Sequence of chain B:
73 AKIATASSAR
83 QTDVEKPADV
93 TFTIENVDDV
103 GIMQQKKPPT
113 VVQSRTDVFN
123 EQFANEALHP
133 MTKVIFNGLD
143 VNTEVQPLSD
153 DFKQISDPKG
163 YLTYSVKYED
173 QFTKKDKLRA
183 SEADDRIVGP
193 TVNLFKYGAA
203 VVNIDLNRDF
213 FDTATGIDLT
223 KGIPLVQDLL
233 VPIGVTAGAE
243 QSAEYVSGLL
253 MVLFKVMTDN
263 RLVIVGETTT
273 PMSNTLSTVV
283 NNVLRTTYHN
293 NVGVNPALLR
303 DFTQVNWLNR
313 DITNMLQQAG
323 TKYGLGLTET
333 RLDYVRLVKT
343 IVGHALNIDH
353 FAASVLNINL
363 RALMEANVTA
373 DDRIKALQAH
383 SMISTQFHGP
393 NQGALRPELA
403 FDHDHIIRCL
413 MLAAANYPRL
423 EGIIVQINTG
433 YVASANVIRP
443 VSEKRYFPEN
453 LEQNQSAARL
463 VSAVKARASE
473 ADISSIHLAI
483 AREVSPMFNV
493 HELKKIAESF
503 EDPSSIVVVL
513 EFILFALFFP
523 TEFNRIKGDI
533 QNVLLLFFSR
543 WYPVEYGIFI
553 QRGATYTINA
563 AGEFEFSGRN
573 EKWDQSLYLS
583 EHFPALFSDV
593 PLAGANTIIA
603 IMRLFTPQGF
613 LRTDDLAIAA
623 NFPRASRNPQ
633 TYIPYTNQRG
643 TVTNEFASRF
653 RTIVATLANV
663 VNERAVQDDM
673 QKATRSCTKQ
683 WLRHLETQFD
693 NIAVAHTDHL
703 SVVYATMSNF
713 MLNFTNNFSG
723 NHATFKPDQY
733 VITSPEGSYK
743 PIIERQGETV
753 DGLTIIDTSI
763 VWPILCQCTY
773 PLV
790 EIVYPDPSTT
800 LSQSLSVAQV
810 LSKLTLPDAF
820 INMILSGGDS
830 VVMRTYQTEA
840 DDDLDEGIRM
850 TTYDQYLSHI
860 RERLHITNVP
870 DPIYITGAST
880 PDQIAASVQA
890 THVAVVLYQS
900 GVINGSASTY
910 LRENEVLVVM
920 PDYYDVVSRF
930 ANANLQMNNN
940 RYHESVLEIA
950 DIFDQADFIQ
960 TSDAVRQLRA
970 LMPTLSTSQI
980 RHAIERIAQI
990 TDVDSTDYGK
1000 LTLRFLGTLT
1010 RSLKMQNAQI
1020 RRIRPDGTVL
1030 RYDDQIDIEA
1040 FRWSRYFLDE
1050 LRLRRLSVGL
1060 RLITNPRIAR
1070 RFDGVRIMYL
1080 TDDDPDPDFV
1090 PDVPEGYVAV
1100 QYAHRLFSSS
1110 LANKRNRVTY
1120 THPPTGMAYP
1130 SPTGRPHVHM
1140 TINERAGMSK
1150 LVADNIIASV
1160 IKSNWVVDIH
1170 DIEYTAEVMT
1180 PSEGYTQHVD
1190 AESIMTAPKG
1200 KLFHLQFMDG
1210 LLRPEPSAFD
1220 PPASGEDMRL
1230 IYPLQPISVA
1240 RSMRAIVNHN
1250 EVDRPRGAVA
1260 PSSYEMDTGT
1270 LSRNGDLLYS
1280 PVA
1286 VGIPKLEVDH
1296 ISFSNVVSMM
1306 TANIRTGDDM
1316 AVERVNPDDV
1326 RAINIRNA

Sequence of chain A:
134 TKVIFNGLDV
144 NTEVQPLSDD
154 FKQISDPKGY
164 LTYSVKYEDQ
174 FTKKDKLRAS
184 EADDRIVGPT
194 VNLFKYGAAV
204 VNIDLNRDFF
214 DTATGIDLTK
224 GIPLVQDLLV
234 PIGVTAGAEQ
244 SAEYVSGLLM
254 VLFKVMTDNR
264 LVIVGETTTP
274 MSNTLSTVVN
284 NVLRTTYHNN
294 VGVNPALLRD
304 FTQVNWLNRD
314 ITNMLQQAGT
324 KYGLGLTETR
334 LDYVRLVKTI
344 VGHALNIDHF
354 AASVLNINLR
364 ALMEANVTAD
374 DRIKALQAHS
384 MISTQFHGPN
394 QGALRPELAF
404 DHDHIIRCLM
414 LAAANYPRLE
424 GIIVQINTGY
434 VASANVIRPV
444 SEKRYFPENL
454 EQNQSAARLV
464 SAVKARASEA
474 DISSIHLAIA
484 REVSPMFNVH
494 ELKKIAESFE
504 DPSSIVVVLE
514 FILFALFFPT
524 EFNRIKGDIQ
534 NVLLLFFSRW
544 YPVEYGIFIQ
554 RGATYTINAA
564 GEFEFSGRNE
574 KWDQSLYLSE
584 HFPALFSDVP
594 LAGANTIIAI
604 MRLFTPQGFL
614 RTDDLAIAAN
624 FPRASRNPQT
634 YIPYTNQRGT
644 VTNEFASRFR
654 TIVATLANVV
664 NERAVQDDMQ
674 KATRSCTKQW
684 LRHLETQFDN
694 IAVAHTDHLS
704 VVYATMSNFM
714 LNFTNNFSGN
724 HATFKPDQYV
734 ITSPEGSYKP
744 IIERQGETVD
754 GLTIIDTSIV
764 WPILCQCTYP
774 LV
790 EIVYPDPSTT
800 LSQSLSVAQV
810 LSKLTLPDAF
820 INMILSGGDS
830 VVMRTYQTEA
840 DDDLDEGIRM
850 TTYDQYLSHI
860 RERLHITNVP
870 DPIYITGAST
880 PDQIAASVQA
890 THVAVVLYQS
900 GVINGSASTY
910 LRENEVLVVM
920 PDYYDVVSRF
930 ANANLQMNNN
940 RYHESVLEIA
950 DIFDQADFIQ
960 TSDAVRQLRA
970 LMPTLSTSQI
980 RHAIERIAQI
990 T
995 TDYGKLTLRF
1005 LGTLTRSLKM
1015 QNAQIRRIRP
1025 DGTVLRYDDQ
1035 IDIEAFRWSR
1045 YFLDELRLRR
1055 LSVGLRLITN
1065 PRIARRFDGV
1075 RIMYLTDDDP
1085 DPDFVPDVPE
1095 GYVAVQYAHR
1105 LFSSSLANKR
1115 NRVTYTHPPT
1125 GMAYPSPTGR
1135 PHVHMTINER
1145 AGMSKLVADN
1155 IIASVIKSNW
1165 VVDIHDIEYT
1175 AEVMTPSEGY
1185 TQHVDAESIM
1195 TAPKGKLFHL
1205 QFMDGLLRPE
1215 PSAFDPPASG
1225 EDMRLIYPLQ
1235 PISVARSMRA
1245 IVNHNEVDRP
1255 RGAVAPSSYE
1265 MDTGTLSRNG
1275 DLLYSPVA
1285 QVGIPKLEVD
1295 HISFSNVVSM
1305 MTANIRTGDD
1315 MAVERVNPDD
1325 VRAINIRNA

Residue-level contacts at the interface:
Residue R1104 in chain B contacts residue R312 in chain A (closest heavy-atom distance 3.7 Å).
Residue T1009 in chain B contacts residue V340 in chain A (closest heavy-atom distance 3.7 Å).
Residue L1005 in chain B contacts residue L397 in chain A (closest heavy-atom distance 3.8 Å).
Residue S477 in chain B is in contact with residue I137 in chain A (closest heavy-atom distance 3.7 Å).
Residue N1115 in chain B contacts residue N1249 in chain A (closest heavy-atom distance 2.9 Å).
Residue H1103 in chain B is in contact with residue D303 in chain A (closest heavy-atom distance 3.5 Å).
Residue R1010 in chain B contacts residue R338 in chain A (closest heavy-atom distance 4.0 Å).
Residue F1004 in chain B contacts residue Q394 in chain A (closest heavy-atom distance 3.5 Å).
Residue I757 in chain B is in contact with residue N139 in chain A (closest heavy-atom distance 2.8 Å).
Residue S1108 in chain B contacts residue N1249 in chain A (closest heavy-atom distance 3.7 Å).
Residue K497 in chain B interacts with residue H390 in chain A (closest heavy-atom distance 3.6 Å).
Residue L1005 in chain B contacts residue R338 in chain A (closest heavy-atom distance 3.1 Å).
Residue R1003 in chain B contacts residue L141 in chain A (closest heavy-atom distance 3.7 Å).
Residue D474 in chain B contacts residue V136 in chain A (closest heavy-atom distance 4.0 Å).
Residue G236 in chain B is in contact with residue T270 in chain A (closest heavy-atom distance 3.2 Å).
Residue S761 in chain B is in contact with residue I137 in chain A (closest heavy-atom distance 3.8 Å).
Residue D759 in chain B interacts with residue F138 in chain A (closest heavy-atom distance 2.4 Å).
Residue S975 in chain B is in contact with residue T288 in chain A (closest heavy-atom distance 3.2 Å).
Residue D759 in chain B interacts with residue I137 in chain A (closest heavy-atom distance 2.3 Å).
Residue Q669 in chain B interacts with residue G642 in chain A (closest heavy-atom distance 4.0 Å).
Residue L1005 in chain B contacts residue R398 in chain A (closest heavy-atom distance 4.0 Å).
Residue S1108 in chain B contacts residue H1248 in chain A (closest heavy-atom distance 4.0 Å).
Residue P234 in chain B is in contact with residue M274 in chain A (closest heavy-atom distance 2.3 Å).
Residue E1143 in chain B is in contact with residue V281 in chain A (closest heavy-atom distance 4.0 Å).
Residue L232 in chain B is in contact with residue M274 in chain A (closest heavy-atom distance 3.8 Å).
Residue V237 in chain B contacts residue R188 in chain A (closest heavy-atom distance 3.7 Å).
Residue K1198 in chain B interacts with residue T277 in chain A (closest heavy-atom distance 3.6 Å).
Residue S1109 in chain B is in contact with residue N1249 in chain A (closest heavy-atom distance 3.1 Å).
Residue E1143 in chain B interacts with residue D303 in chain A (closest heavy-atom distance 4.0 Å).
Residue F1106 in chain B contacts residue N308 in chain A (closest heavy-atom distance 3.4 Å).
Residue L1008 in chain B is in contact with residue V340 in chain A (closest heavy-atom distance 3.2 Å).
Residue F1004 in chain B contacts residue L141 in chain A (closest heavy-atom distance 3.5 Å).
Residue P972 in chain B is in contact with residue M274 in chain A (closest heavy-atom distance 3.4 Å).
Residue L1002 in chain B is in contact with residue R338 in chain A (closest heavy-atom distance 2.3 Å).
Residue S1148 in chain B is in contact with residue Q306 in chain A (closest heavy-atom distance 3.1 Å).
Residue V237 in chain B is in contact with residue T271 in chain A (closest heavy-atom distance 2.1 Å).
Residue S471 in chain B interacts with residue K135 in chain A (closest heavy-atom distance 3.9 Å).
Residue E503 in chain B is in contact with residue A1327 in chain A (closest heavy-atom distance 3.4 Å).
Residue E472 in chain B contacts residue K135 in chain A (closest heavy-atom distance 2.8 Å).
Residue D670 in chain B is in contact with residue R641 in chain A (closest heavy-atom distance 3.9 Å).
Residue E472 in chain B contacts residue T134 in chain A (closest heavy-atom distance 2.1 Å).
Residue A499 in chain B contacts residue Q388 in chain A (closest heavy-atom distance 2.4 Å).
Residue Q978 in chain B contacts residue T272 in chain A (closest heavy-atom distance 4.0 Å).
Residue G236 in chain B contacts residue T272 in chain A (closest heavy-atom distance 3.9 Å).
Residue P234 in chain B contacts residue T272 in chain A (closest heavy-atom distance 3.4 Å).
Residue F1004 in chain B interacts with residue P392 in chain A (closest heavy-atom distance 3.5 Å).
Residue Q978 in chain B interacts with residue M274 in chain A (closest heavy-atom distance 3.4 Å).
Residue D474 in chain B is in contact with residue I137 in chain A (closest heavy-atom distance 3.3 Å).
Residue A470 in chain B contacts residue K135 in chain A (closest heavy-atom distance 2.7 Å).
Residue E472 in chain B is in contact with residue I137 in chain A (closest heavy-atom distance 3.8 Å).
Residue A1145 in chain B is in contact with residue A182 in chain A (closest heavy-atom distance 3.8 Å).
Residue K467 in chain B is in contact with residue K135 in chain A (closest heavy-atom distance 4.0 Å).
Residue P972 in chain B interacts with residue S275 in chain A (closest heavy-atom distance 3.6 Å).
Residue G236 in chain B contacts residue T271 in chain A (closest heavy-atom distance 3.5 Å).
Residue S471 in chain B is in contact with residue I137 in chain A (closest heavy-atom distance 3.4 Å).
Residue K1198 in chain B contacts residue S279 in chain A (closest heavy-atom distance 2.5 Å).
Residue I235 in chain B is in contact with residue T272 in chain A (closest heavy-atom distance 3.2 Å).
Residue K1198 in chain B is in contact with residue N276 in chain A (closest heavy-atom distance 3.7 Å).
Residue V233 in chain B is in contact with residue M274 in chain A (closest heavy-atom distance 3.5 Å).
Residue L1110 in chain B is in contact with residue N1249 in chain A (closest heavy-atom distance 3.1 Å).

These two protein chains interact to form a complex.